Sequence of the first protein:
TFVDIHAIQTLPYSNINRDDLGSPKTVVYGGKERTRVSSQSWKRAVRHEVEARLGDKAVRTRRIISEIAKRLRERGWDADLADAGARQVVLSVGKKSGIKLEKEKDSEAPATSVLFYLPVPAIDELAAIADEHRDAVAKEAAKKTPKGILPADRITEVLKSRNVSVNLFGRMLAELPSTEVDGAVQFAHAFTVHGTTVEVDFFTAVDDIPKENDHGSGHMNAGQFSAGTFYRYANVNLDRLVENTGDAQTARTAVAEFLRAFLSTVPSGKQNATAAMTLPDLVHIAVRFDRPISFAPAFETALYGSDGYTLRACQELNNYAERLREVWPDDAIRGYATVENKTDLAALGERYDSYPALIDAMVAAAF

Sequence of the second protein:
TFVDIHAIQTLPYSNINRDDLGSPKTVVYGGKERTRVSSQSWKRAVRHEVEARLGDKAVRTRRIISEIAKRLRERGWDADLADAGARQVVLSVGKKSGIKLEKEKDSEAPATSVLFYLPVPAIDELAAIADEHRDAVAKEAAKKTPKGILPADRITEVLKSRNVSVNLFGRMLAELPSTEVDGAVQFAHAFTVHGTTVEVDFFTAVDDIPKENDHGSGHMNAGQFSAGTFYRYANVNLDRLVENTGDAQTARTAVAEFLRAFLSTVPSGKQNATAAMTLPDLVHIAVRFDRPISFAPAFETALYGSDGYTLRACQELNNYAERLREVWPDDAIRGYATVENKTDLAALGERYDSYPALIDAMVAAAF

This data describes a binding interaction between two proteins.

Contacts between the two chains:
Residue A59 in the second protein interacts with residue D209 in the first protein (closest heavy-atom distance 3.7 Å).
Residue S295 in the second protein contacts residue T279 in the first protein (closest heavy-atom distance 3.1 Å).
Residue G32 in the second protein contacts residue Y310 in the first protein (closest heavy-atom distance 3.7 Å).
Residue R292 in the second protein contacts residue V267 in the first protein (closest heavy-atom distance 3.8 Å).
Residue R292 in the second protein is in contact with residue L280 in the first protein (closest heavy-atom distance 3.6 Å).
Residue P298 in the second protein interacts with residue T11 in the first protein (closest heavy-atom distance 3.2 Å).
Residue E301 in the second protein is in contact with residue Y310 in the first protein (closest heavy-atom distance 2.4 Å).
Residue W329 in the second protein is in contact with residue R261 in the first protein (closest heavy-atom distance 3.8 Å).
Residue H190 in the second protein is in contact with residue A274 in the first protein (closest heavy-atom distance 3.6 Å).
Residue Y234 in the second protein is in contact with residue A276 in the first protein (closest heavy-atom distance 3.6 Å).
Residue V28 in the second protein interacts with residue E200 in the first protein (closest heavy-atom distance 3.5 Å).
Residue K33 in the second protein interacts with residue S307 in the first protein (closest heavy-atom distance 3.8 Å).
Residue V328 in the second protein is in contact with residue D354 in the first protein (closest heavy-atom distance 3.8 Å).
Residue V60 in the second protein is in contact with residue D209 in the first protein (closest heavy-atom distance 3.2 Å).
Residue K26 in the second protein is in contact with residue F203 in the first protein (closest heavy-atom distance 3.1 Å).
Residue P293 in the second protein is in contact with residue M278 in the first protein (closest heavy-atom distance 3.4 Å).
Residue F188 in the second protein interacts with residue N273 in the first protein (closest heavy-atom distance 3.4 Å).
Residue H190 in the second protein is in contact with residue F226 in the first protein (closest heavy-atom distance 3.8 Å).
Residue R292 in the second protein interacts with residue S265 in the first protein (closest heavy-atom distance 2.4 Å).
Residue R37 in the second protein is in contact with residue Y14 in the first protein (closest heavy-atom distance 2.4 Å).
Residue T62 in the second protein is in contact with residue I210 in the first protein (closest heavy-atom distance 3.5 Å).
Residue A189 in the second protein contacts residue A276 in the first protein (closest heavy-atom distance 3.8 Å).
Residue R324 in the second protein is in contact with residue V340 in the first protein (closest heavy-atom distance 3.1 Å).
Residue R292 in the second protein contacts residue M278 in the first protein (closest heavy-atom distance 3.3 Å).
Residue V328 in the second protein is in contact with residue S355 in the first protein (closest heavy-atom distance 3.2 Å).
Residue R292 in the second protein is in contact with residue T279 in the first protein (closest heavy-atom distance 3.4 Å).
Residue R61 in the second protein is in contact with residue D208 in the first protein (closest heavy-atom distance 3.4 Å).
Residue G31 in the second protein interacts with residue D308 in the first protein (closest heavy-atom distance 3.4 Å).
Residue E301 in the second protein contacts residue T311 in the first protein (closest heavy-atom distance 3.2 Å).
Residue R64 in the second protein is in contact with residue D208 in the first protein (closest heavy-atom distance 2.3 Å).
Residue S40 in the second protein is in contact with residue A274 in the first protein (closest heavy-atom distance 2.8 Å).
Residue Q41 in the second protein contacts residue F204 in the first protein (closest heavy-atom distance 3.5 Å).
Residue Y321 in the second protein contacts residue D282 in the first protein (closest heavy-atom distance 3.7 Å).
Residue P298 in the second protein is in contact with residue D282 in the first protein (closest heavy-atom distance 3.8 Å).
Residue S295 in the second protein contacts residue M278 in the first protein (closest heavy-atom distance 2.7 Å).
Residue R324 in the second protein is in contact with residue R352 in the first protein (closest heavy-atom distance 3.0 Å).
Residue R37 in the second protein is in contact with residue D202 in the first protein (closest heavy-atom distance 3.1 Å).
Residue E301 in the second protein interacts with residue G309 in the first protein (closest heavy-atom distance 3.3 Å).
Residue V186 in the second protein contacts residue N273 in the first protein (closest heavy-atom distance 3.7 Å).
Residue R324 in the second protein is in contact with residue T339 in the first protein (closest heavy-atom distance 3.1 Å).
Residue V328 in the second protein contacts residue Y356 in the first protein (closest heavy-atom distance 3.2 Å).
Residue H190 in the second protein contacts residue Y14 in the first protein (closest heavy-atom distance 3.3 Å).
Residue H190 in the second protein interacts with residue T275 in the first protein (closest heavy-atom distance 3.4 Å).
Residue Q187 in the second protein interacts with residue N273 in the first protein (closest heavy-atom distance 3.7 Å).
Residue V328 in the second protein is in contact with residue P357 in the first protein (closest heavy-atom distance 3.8 Å).
Residue R64 in the second protein is in contact with residue K212 in the first protein (closest heavy-atom distance 3.4 Å).
Residue Q187 in the second protein interacts with residue Q272 in the first protein (closest heavy-atom distance 3.5 Å).
Residue A297 in the second protein is in contact with residue P13 in the first protein (closest heavy-atom distance 3.5 Å).
Residue P298 in the second protein interacts with residue T279 in the first protein (closest heavy-atom distance 3.5 Å).
Residue W329 in the second protein contacts residue L280 in the first protein (closest heavy-atom distance 3.5 Å).
Residue Q187 in the second protein is in contact with residue A276 in the first protein (closest heavy-atom distance 3.6 Å).
Residue R64 in the second protein is in contact with residue I210 in the first protein (closest heavy-atom distance 3.3 Å).
Residue R61 in the second protein contacts residue V207 in the first protein (closest heavy-atom distance 3.4 Å).
Residue R61 in the second protein contacts residue D209 in the first protein (closest heavy-atom distance 2.3 Å).
Residue E327 in the second protein interacts with residue S355 in the first protein (closest heavy-atom distance 3.7 Å).
Residue T302 in the second protein interacts with residue G309 in the first protein (closest heavy-atom distance 3.6 Å).
Residue K44 in the second protein interacts with residue N273 in the first protein (closest heavy-atom distance 3.4 Å).
Residue G184 in the second protein is in contact with residue N273 in the first protein (closest heavy-atom distance 3.6 Å).
Residue I294 in the second protein contacts residue L280 in the first protein (closest heavy-atom distance 3.4 Å).
Residue F188 in the second protein interacts with residue A274 in the first protein (closest heavy-atom distance 3.0 Å).